Interface contacts:
Residue E223 in the second protein contacts residue S179 in the first protein (closest heavy-atom distance 3.1 Å).
Residue K226 in the second protein interacts with residue E148 in the first protein (closest heavy-atom distance 3.2 Å).
Residue V30 in the second protein contacts residue I70 in the first protein (closest heavy-atom distance 4.0 Å).
Residue R274 in the second protein contacts residue E148 in the first protein (closest heavy-atom distance 3.3 Å).
Residue F277 in the second protein contacts residue T152 in the first protein (closest heavy-atom distance 4.3 Å).
Residue N275 in the second protein contacts residue T155 in the first protein (closest heavy-atom distance 4.3 Å).
Residue Y28 in the second protein is in contact with residue F74 in the first protein (closest heavy-atom distance 3.4 Å).
Residue F221 in the second protein contacts residue L178 in the first protein (closest heavy-atom distance 4.1 Å).
Residue A89 in the second protein is in contact with residue E148 in the first protein (closest heavy-atom distance 3.7 Å).
Residue V222 in the second protein interacts with residue L178 in the first protein (closest heavy-atom distance 4.4 Å).
Residue V228 in the second protein is in contact with residue V188 in the first protein (closest heavy-atom distance 3.9 Å).
Residue H90 in the second protein interacts with residue E148 in the first protein (closest heavy-atom distance 3.5 Å).
Residue T280 in the second protein contacts residue D150 in the first protein (closest heavy-atom distance 3.3 Å).
Residue E273 in the second protein contacts residue R67 in the first protein (closest heavy-atom distance 3.1 Å).
Residue R274 in the second protein is in contact with residue R64 in the first protein (closest heavy-atom distance 3.3 Å).
Residue Y28 in the second protein is in contact with residue P72 in the first protein (closest heavy-atom distance 3.8 Å).
Residue R274 in the second protein interacts with residue R156 in the first protein (closest heavy-atom distance 4.4 Å).
Residue L276 in the second protein interacts with residue T155 in the first protein (closest heavy-atom distance 3.8 Å).
Residue R279 in the second protein contacts residue T153 in the first protein (closest heavy-atom distance 3.4 Å).
Residue D278 in the second protein interacts with residue T153 in the first protein (closest heavy-atom distance 4.2 Å).
Residue L276 in the second protein interacts with residue T153 in the first protein (closest heavy-atom distance 3.8 Å).
Residue K226 in the second protein is in contact with residue D177 in the first protein (closest heavy-atom distance 3.6 Å).
Residue Y227 in the second protein interacts with residue F149 in the first protein (closest heavy-atom distance 3.5 Å).
Residue V228 in the second protein interacts with residue F149 in the first protein (closest heavy-atom distance 4.3 Å).
Residue Y28 in the second protein is in contact with residue I70 in the first protein (closest heavy-atom distance 4.3 Å).
Residue K226 in the second protein interacts with residue S191 in the first protein (closest heavy-atom distance 4.1 Å).
Residue K226 in the second protein is in contact with residue F149 in the first protein (closest heavy-atom distance 3.6 Å).
Residue E223 in the second protein contacts residue D177 in the first protein (closest heavy-atom distance 2.8 Å).
Residue V281 in the second protein interacts with residue D150 in the first protein (closest heavy-atom distance 2.8 Å).
Residue L34 in the second protein contacts residue R67 in the first protein (closest heavy-atom distance 3.8 Å).
Residue H31 in the second protein interacts with residue N69 in the first protein (closest heavy-atom distance 4.2 Å).
Residue L276 in the second protein interacts with residue F149 in the first protein (closest heavy-atom distance 3.6 Å).
Residue F277 in the second protein is in contact with residue T153 in the first protein (closest heavy-atom distance 3.6 Å).
Residue D278 in the second protein is in contact with residue T152 in the first protein (closest heavy-atom distance 2.9 Å).
Residue M224 in the second protein interacts with residue D177 in the first protein (closest heavy-atom distance 3.6 Å).
Residue F277 in the second protein interacts with residue V154 in the first protein (closest heavy-atom distance 3.1 Å).
Residue H31 in the second protein interacts with residue I70 in the first protein (closest heavy-atom distance 4.3 Å).
Residue N231 in the second protein contacts residue R187 in the first protein (closest heavy-atom distance 3.3 Å).
Residue A89 in the second protein is in contact with residue F149 in the first protein (closest heavy-atom distance 3.7 Å).
Residue M224 in the second protein is in contact with residue N176 in the first protein (closest heavy-atom distance 3.3 Å).
Residue Y28 in the second protein contacts residue T71 in the first protein (closest heavy-atom distance 4.4 Å).
Residue H31 in the second protein interacts with residue K68 in the first protein (closest heavy-atom distance 4.3 Å).
Residue L276 in the second protein is in contact with residue V154 in the first protein (closest heavy-atom distance 4.1 Å).
Residue R279 in the second protein is in contact with residue F149 in the first protein (closest heavy-atom distance 4.0 Å).
Residue H31 in the second protein is in contact with residue R67 in the first protein (closest heavy-atom distance 3.8 Å).
Residue V222 in the second protein contacts residue D177 in the first protein (closest heavy-atom distance 3.7 Å).
Residue E223 in the second protein is in contact with residue N176 in the first protein (closest heavy-atom distance 3.0 Å).
Residue N231 in the second protein interacts with residue V188 in the first protein (closest heavy-atom distance 2.9 Å).
Residue T280 in the second protein contacts residue T152 in the first protein (closest heavy-atom distance 2.4 Å).
Residue D278 in the second protein interacts with residue V154 in the first protein (closest heavy-atom distance 3.4 Å).
Residue E223 in the second protein interacts with residue L178 in the first protein (closest heavy-atom distance 4.1 Å).
Residue R274 in the second protein interacts with residue T155 in the first protein (closest heavy-atom distance 3.5 Å).
Residue R279 in the second protein contacts residue T152 in the first protein (closest heavy-atom distance 3.9 Å).
Residue E230 in the second protein is in contact with residue V188 in the first protein (closest heavy-atom distance 3.8 Å).
Residue R274 in the second protein contacts residue L63 in the first protein (closest heavy-atom distance 3.2 Å).
Residue K226 in the second protein is in contact with residue G189 in the first protein (closest heavy-atom distance 3.8 Å).
Residue H90 in the second protein interacts with residue S175 in the first protein (closest heavy-atom distance 3.2 Å).
Residue L276 in the second protein contacts residue E148 in the first protein (closest heavy-atom distance 3.7 Å).
Residue N29 in the second protein contacts residue P72 in the first protein (closest heavy-atom distance 4.3 Å).
Residue T280 in the second protein interacts with residue T153 in the first protein (closest heavy-atom distance 4.3 Å).

Sequence of the first protein:
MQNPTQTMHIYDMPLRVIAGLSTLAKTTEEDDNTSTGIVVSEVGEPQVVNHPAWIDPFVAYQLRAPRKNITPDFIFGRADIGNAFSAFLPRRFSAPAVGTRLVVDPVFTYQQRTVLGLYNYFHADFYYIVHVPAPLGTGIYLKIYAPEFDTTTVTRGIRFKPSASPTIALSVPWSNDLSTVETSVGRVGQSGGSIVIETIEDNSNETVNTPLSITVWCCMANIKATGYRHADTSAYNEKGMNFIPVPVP

Sequence of the second protein:
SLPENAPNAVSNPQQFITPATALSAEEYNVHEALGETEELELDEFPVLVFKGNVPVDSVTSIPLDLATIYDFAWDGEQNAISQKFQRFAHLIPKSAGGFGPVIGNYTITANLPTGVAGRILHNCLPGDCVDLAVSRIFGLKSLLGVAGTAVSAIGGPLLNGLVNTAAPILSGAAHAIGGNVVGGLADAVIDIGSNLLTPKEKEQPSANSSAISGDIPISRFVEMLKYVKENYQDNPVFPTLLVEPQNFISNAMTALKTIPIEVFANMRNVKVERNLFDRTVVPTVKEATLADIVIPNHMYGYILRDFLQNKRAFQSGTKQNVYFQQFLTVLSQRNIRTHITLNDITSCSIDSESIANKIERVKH

The following describes two proteins that form a bound complex.